Sequence of the second protein:
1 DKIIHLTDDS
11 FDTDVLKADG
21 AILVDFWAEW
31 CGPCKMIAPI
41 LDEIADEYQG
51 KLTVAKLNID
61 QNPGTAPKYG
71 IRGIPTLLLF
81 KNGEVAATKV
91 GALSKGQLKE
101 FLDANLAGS

Residue-level contacts at the interface:
Residue C31 in the second protein interacts with residue E4 in the first protein (closest heavy-atom distance 3.5 Å).
Residue I59 in the second protein contacts residue A6 in the first protein (closest heavy-atom distance 4.0 Å).
Residue P75 in the second protein is in contact with residue F3 in the first protein (closest heavy-atom distance 4.5 Å).
Residue G73 in the second protein is in contact with residue E4 in the first protein (closest heavy-atom distance 3.6 Å).
Residue V90 in the second protein interacts with residue Q1 in the first protein (closest heavy-atom distance 3.4 Å).
Residue W30 in the second protein contacts residue D44 in the first protein (closest heavy-atom distance 4.7 Å).
Residue R72 in the second protein contacts residue A6 in the first protein (closest heavy-atom distance 3.0 Å).
Residue R72 in the second protein is in contact with residue Y5 in the first protein (closest heavy-atom distance 3.4 Å).
Residue G91 in the second protein contacts residue V2 in the first protein (closest heavy-atom distance 3.2 Å).
Residue A92 in the second protein is in contact with residue F3 in the first protein (closest heavy-atom distance 5.0 Å).
Residue R72 in the second protein interacts with residue E7 in the first protein (closest heavy-atom distance 4.3 Å).
Residue W30 in the second protein contacts residue A6 in the first protein (closest heavy-atom distance 4.2 Å).
Residue W30 in the second protein is in contact with residue E43 in the first protein (closest heavy-atom distance 4.9 Å).
Residue G73 in the second protein is in contact with residue A6 in the first protein (closest heavy-atom distance 4.5 Å).
Residue P33 in the second protein interacts with residue F3 in the first protein (closest heavy-atom distance 4.1 Å).
Residue A92 in the second protein contacts residue V2 in the first protein (closest heavy-atom distance 2.8 Å).
Residue R72 in the second protein is in contact with residue E34 in the first protein (closest heavy-atom distance 3.7 Å).
Residue W30 in the second protein is in contact with residue A42 in the first protein (closest heavy-atom distance 3.7 Å).
Residue G73 in the second protein contacts residue Y5 in the first protein (closest heavy-atom distance 4.3 Å).
Residue I74 in the second protein interacts with residue A6 in the first protein (closest heavy-atom distance 4.3 Å).
Residue W30 in the second protein is in contact with residue Y5 in the first protein (closest heavy-atom distance 3.9 Å).
Residue P33 in the second protein interacts with residue V2 in the first protein (closest heavy-atom distance 3.6 Å).
Residue P33 in the second protein contacts residue E4 in the first protein (closest heavy-atom distance 3.6 Å).
Residue I74 in the second protein interacts with residue E4 in the first protein (closest heavy-atom distance 2.9 Å).
Residue G91 in the second protein interacts with residue F3 in the first protein (closest heavy-atom distance 4.0 Å).
Residue R72 in the second protein contacts residue W27 in the first protein (closest heavy-atom distance 3.9 Å).
Residue G32 in the second protein interacts with residue E4 in the first protein (closest heavy-atom distance 3.6 Å).
Residue R72 in the second protein is in contact with residue E4 in the first protein (closest heavy-atom distance 4.3 Å).
Residue P75 in the second protein contacts residue V2 in the first protein (closest heavy-atom distance 4.3 Å).
Residue W30 in the second protein is in contact with residue E4 in the first protein (closest heavy-atom distance 3.4 Å).
Residue G91 in the second protein contacts residue Q1 in the first protein (closest heavy-atom distance 4.9 Å).
Residue I74 in the second protein contacts residue F3 in the first protein (closest heavy-atom distance 3.3 Å).
Residue M36 in the second protein is in contact with residue V2 in the first protein (closest heavy-atom distance 4.8 Å).
Residue G73 in the second protein interacts with residue F3 in the first protein (closest heavy-atom distance 4.0 Å).
Residue V90 in the second protein interacts with residue F3 in the first protein (closest heavy-atom distance 4.8 Å).
Residue I74 in the second protein interacts with residue V2 in the first protein (closest heavy-atom distance 4.9 Å).

This data describes a binding interaction between two proteins.

Sequence of the first protein:
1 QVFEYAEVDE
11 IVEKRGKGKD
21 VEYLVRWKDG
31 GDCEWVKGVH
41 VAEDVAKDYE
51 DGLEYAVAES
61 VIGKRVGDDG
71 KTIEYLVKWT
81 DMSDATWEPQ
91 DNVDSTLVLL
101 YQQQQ